Sequence of the first protein:
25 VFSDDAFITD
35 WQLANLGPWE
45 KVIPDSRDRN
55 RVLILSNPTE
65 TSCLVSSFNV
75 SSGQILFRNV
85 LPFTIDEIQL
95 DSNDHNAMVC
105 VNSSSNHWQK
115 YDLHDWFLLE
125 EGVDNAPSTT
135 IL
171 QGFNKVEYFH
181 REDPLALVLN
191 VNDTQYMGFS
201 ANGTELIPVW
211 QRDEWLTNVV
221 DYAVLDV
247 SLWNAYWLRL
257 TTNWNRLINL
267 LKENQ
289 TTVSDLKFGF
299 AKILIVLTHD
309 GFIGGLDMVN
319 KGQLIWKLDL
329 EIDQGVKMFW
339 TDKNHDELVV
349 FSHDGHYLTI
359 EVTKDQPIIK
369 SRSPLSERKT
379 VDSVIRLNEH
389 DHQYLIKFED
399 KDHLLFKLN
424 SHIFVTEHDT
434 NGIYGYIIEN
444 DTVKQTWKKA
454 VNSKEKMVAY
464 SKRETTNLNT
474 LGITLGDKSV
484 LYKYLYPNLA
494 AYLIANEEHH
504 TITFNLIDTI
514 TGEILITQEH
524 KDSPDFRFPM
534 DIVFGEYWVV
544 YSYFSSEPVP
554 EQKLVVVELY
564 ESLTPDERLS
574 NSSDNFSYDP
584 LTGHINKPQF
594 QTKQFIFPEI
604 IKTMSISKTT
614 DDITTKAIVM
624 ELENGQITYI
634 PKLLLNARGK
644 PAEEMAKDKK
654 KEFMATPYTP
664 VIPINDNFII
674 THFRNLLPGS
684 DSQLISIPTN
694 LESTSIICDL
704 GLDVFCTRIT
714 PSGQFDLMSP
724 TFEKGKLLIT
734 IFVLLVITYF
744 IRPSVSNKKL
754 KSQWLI

Sequence of the second protein:
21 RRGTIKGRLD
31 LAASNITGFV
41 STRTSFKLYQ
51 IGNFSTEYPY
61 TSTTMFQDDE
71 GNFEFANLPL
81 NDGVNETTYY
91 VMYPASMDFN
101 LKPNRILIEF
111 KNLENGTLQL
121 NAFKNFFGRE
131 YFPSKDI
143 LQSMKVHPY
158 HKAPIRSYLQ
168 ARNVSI

The following describes two proteins that form a bound complex.

Interface contacts:
Residue F121 in the first protein contacts residue S41 in the second protein (closest heavy-atom distance 3.6 Å).
Residue R530 in the first protein interacts with residue P59 in the second protein (closest heavy-atom distance 2.5 Å).
Residue E500 in the first protein contacts residue Y58 in the second protein (closest heavy-atom distance 2.8 Å).
Residue W120 in the first protein interacts with residue M65 in the second protein (closest heavy-atom distance 3.8 Å).
Residue V25 in the first protein interacts with residue I173 in the second protein (closest heavy-atom distance 3.4 Å).
Residue V25 in the first protein interacts with residue V171 in the second protein (closest heavy-atom distance 3.4 Å).
Residue E554 in the first protein interacts with residue Y131 in the second protein (closest heavy-atom distance 2.9 Å).
Residue F676 in the first protein is in contact with residue R169 in the second protein (closest heavy-atom distance 3.4 Å).
Residue R530 in the first protein contacts residue Y58 in the second protein (closest heavy-atom distance 3.6 Å).
Residue F600 in the first protein contacts residue F127 in the second protein (closest heavy-atom distance 3.6 Å).
Residue N627 in the first protein is in contact with residue M97 in the second protein (closest heavy-atom distance 3.6 Å).
Residue W120 in the first protein is in contact with residue S41 in the second protein (closest heavy-atom distance 3.8 Å).
Residue N678 in the first protein contacts residue R43 in the second protein (closest heavy-atom distance 3.2 Å).
Residue F531 in the first protein interacts with residue K47 in the second protein (closest heavy-atom distance 3.5 Å).
Residue F676 in the first protein contacts residue N170 in the second protein (closest heavy-atom distance 3.4 Å).
Residue L122 in the first protein interacts with residue Q67 in the second protein (closest heavy-atom distance 3.2 Å).
Residue E554 in the first protein is in contact with residue Y93 in the second protein (closest heavy-atom distance 3.6 Å).
Residue I603 in the first protein contacts residue K47 in the second protein (closest heavy-atom distance 3.4 Å).
Residue F531 in the first protein contacts residue T61 in the second protein (closest heavy-atom distance 3.6 Å).
Residue N670 in the first protein contacts residue V171 in the second protein (closest heavy-atom distance 3.3 Å).
Residue P601 in the first protein interacts with residue F127 in the second protein (closest heavy-atom distance 3.4 Å).
Residue P553 in the first protein interacts with residue Y131 in the second protein (closest heavy-atom distance 3.5 Å).
Residue S549 in the first protein interacts with residue Y49 in the second protein (closest heavy-atom distance 3.8 Å).
Residue D119 in the first protein interacts with residue S41 in the second protein (closest heavy-atom distance 3.3 Å).
Residue F121 in the first protein contacts residue D69 in the second protein (closest heavy-atom distance 3.8 Å).
Residue W120 in the first protein interacts with residue T42 in the second protein (closest heavy-atom distance 3.8 Å).
Residue D669 in the first protein interacts with residue R169 in the second protein (closest heavy-atom distance 3.3 Å).
Residue L122 in the first protein contacts residue F66 in the second protein (closest heavy-atom distance 2.8 Å).
Residue P553 in the first protein is in contact with residue Y93 in the second protein (closest heavy-atom distance 2.8 Å).
Residue P553 in the first protein interacts with residue V91 in the second protein (closest heavy-atom distance 3.8 Å).
Residue A30 in the first protein is in contact with residue N170 in the second protein (closest heavy-atom distance 3.4 Å).
Residue P551 in the first protein interacts with residue E130 in the second protein (closest heavy-atom distance 3.7 Å).
Residue T724 in the first protein is in contact with residue I173 in the second protein (closest heavy-atom distance 3.3 Å).
Residue N83 in the first protein contacts residue M65 in the second protein (closest heavy-atom distance 3.5 Å).
Residue F676 in the first protein interacts with residue R43 in the second protein (closest heavy-atom distance 3.8 Å).
Residue F121 in the first protein is in contact with residue F66 in the second protein (closest heavy-atom distance 3.6 Å).
Residue D528 in the first protein is in contact with residue Y49 in the second protein (closest heavy-atom distance 3.1 Å).
Residue V664 in the first protein contacts residue F127 in the second protein (closest heavy-atom distance 3.2 Å).
Residue F121 in the first protein is in contact with residue D68 in the second protein (closest heavy-atom distance 3.6 Å).
Residue P601 in the first protein is in contact with residue R105 in the second protein (closest heavy-atom distance 3.0 Å).
Residue R530 in the first protein interacts with residue T61 in the second protein (closest heavy-atom distance 2.8 Å).
Residue D669 in the first protein contacts residue Q167 in the second protein (closest heavy-atom distance 2.9 Å).
Residue H675 in the first protein contacts residue N170 in the second protein (closest heavy-atom distance 3.7 Å).
Residue F121 in the first protein contacts residue Q67 in the second protein (closest heavy-atom distance 3.4 Å).
Residue D28 in the first protein contacts residue I173 in the second protein (closest heavy-atom distance 3.4 Å).
Residue F547 in the first protein is in contact with residue Y49 in the second protein (closest heavy-atom distance 3.4 Å).
Residue F26 in the first protein interacts with residue R169 in the second protein (closest heavy-atom distance 3.4 Å).
Residue Q629 in the first protein interacts with residue R169 in the second protein (closest heavy-atom distance 3.1 Å).
Residue S27 in the first protein contacts residue V171 in the second protein (closest heavy-atom distance 2.8 Å).
Residue P553 in the first protein contacts residue I51 in the second protein (closest heavy-atom distance 3.6 Å).
Residue I599 in the first protein contacts residue F127 in the second protein (closest heavy-atom distance 3.6 Å).
Residue E554 in the first protein is in contact with residue R105 in the second protein (closest heavy-atom distance 3.3 Å).
Residue D528 in the first protein is in contact with residue Y58 in the second protein (closest heavy-atom distance 3.5 Å).
Residue V552 in the first protein contacts residue R129 in the second protein (closest heavy-atom distance 3.7 Å).
Residue E554 in the first protein contacts residue F127 in the second protein (closest heavy-atom distance 3.4 Å).
Residue R677 in the first protein contacts residue R43 in the second protein (closest heavy-atom distance 3.6 Å).
Residue F547 in the first protein contacts residue K47 in the second protein (closest heavy-atom distance 3.3 Å).
Residue N83 in the first protein is in contact with residue T42 in the second protein (closest heavy-atom distance 3.4 Å).
Residue Q629 in the first protein contacts residue M97 in the second protein (closest heavy-atom distance 3.6 Å).
Residue F26 in the first protein interacts with residue V171 in the second protein (closest heavy-atom distance 3.2 Å).